Interface contacts:
Residue D109 in protein 2 contacts residue I80 in protein 1 (closest heavy-atom distance 4.9 Å).
Residue S108 in protein 2 is in contact with residue I80 in protein 1 (closest heavy-atom distance 5.0 Å).
Residue I206 in protein 2 contacts residue K214 in protein 1 (closest heavy-atom distance 4.8 Å).
Residue R207 in protein 2 contacts residue K214 in protein 1 (closest heavy-atom distance 5.0 Å).

This data describes a binding interaction between two proteins.

Sequence of protein 2:
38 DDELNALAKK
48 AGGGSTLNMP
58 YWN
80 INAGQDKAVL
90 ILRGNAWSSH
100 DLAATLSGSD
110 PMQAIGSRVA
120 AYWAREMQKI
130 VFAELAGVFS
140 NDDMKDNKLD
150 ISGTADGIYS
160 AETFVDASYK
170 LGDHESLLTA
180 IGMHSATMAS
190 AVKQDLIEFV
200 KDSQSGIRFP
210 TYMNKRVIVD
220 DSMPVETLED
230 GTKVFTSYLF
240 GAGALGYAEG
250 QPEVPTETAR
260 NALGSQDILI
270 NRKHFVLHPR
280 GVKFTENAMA

Sequence of protein 1:
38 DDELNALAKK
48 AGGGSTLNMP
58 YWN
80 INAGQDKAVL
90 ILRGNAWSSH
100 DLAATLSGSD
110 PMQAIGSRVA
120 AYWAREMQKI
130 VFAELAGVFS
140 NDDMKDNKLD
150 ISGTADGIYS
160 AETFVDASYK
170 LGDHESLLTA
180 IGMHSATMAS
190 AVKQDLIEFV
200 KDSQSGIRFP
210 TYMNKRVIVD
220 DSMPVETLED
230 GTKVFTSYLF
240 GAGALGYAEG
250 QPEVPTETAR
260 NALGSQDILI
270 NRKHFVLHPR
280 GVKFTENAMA